Sequence of chain B:
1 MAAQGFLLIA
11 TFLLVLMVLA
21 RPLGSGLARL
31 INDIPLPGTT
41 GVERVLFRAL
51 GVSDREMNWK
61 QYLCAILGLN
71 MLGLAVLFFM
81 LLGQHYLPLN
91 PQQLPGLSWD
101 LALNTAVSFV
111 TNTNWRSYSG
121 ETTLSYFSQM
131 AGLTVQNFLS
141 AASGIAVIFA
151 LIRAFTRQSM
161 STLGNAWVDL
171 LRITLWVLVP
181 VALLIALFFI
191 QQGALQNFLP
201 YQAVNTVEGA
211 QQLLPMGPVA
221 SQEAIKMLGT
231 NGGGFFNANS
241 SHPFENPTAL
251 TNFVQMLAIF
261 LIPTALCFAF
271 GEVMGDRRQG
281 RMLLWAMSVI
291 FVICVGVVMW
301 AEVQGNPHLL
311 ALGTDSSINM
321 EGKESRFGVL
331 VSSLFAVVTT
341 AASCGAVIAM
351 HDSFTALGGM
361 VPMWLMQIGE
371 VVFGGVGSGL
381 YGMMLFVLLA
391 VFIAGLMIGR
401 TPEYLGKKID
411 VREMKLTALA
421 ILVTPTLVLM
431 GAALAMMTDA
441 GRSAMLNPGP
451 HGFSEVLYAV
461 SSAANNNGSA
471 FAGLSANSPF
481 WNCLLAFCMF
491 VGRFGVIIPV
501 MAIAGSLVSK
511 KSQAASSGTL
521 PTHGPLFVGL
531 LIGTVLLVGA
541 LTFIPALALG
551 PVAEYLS

These two protein chains interact to form a complex.

Sequence of chain A:
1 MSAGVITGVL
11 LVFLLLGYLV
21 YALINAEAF

Contacts between the two chains:
Residue K415 in chain B interacts with residue A26 in chain A (closest heavy-atom distance 3.8 Å).
Residue A418 in chain B interacts with residue L23 in chain A (closest heavy-atom distance 4.1 Å).
Residue K415 in chain B contacts residue N25 in chain A (closest heavy-atom distance 4.8 Å).
Residue L419 in chain B contacts residue V20 in chain A (closest heavy-atom distance 4.3 Å).
Residue K415 in chain B contacts residue L23 in chain A (closest heavy-atom distance 3.6 Å).
Residue M430 in chain B is in contact with residue L16 in chain A (closest heavy-atom distance 4.0 Å).
Residue M437 in chain B interacts with residue V9 in chain A (closest heavy-atom distance 4.3 Å).
Residue K415 in chain B interacts with residue I24 in chain A (closest heavy-atom distance 3.4 Å).
Residue M430 in chain B contacts residue F13 in chain A (closest heavy-atom distance 3.3 Å).
Residue M437 in chain B is in contact with residue M1 in chain A (closest heavy-atom distance 3.3 Å).
Residue L419 in chain B interacts with residue L23 in chain A (closest heavy-atom distance 3.4 Å).
Residue M430 in chain B interacts with residue V12 in chain A (closest heavy-atom distance 4.8 Å).
Residue V411 in chain B is in contact with residue E27 in chain A (closest heavy-atom distance 3.8 Å).
Residue M437 in chain B is in contact with residue V5 in chain A (closest heavy-atom distance 4.3 Å).
Residue L422 in chain B contacts residue L23 in chain A (closest heavy-atom distance 4.6 Å).
Residue L419 in chain B contacts residue I24 in chain A (closest heavy-atom distance 4.0 Å).
Residue K415 in chain B contacts residue E27 in chain A (closest heavy-atom distance 2.6 Å).